Sequence of chain A:
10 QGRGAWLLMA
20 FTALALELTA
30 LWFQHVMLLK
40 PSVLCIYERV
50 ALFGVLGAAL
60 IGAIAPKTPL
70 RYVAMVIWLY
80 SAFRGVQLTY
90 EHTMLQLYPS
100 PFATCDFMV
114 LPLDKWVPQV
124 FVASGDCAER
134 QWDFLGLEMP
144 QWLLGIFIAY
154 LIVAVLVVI

Sequence of chain B:
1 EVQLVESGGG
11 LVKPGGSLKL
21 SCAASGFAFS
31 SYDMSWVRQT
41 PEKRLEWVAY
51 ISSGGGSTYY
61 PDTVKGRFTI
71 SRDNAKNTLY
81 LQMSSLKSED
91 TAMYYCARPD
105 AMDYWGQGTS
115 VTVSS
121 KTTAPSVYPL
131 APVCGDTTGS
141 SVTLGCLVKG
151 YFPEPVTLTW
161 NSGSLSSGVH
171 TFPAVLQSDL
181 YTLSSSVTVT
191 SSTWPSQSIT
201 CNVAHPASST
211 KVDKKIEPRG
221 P

Residue-level contacts at the interface:
Residue K65 in chain B interacts with residue V108 in chain A (closest heavy-atom distance 3.5 Å).
Residue Y59 in chain B is in contact with residue V108 in chain A (closest heavy-atom distance 4.5 Å).
Residue D100 in chain B interacts with residue Y97 in chain A (closest heavy-atom distance 3.4 Å).
Residue T58 in chain B is in contact with residue V108 in chain A (closest heavy-atom distance 4.3 Å).
Residue K65 in chain B contacts residue M107 in chain A (closest heavy-atom distance 4.9 Å).
Residue Y59 in chain B interacts with residue F101 in chain A (closest heavy-atom distance 4.6 Å).

The following describes two proteins that form a bound complex.